Sequence of the first protein:
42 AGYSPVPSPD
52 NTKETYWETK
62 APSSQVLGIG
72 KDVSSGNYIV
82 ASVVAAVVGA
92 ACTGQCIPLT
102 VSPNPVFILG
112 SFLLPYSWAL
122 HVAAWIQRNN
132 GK

Sequence of the second protein:
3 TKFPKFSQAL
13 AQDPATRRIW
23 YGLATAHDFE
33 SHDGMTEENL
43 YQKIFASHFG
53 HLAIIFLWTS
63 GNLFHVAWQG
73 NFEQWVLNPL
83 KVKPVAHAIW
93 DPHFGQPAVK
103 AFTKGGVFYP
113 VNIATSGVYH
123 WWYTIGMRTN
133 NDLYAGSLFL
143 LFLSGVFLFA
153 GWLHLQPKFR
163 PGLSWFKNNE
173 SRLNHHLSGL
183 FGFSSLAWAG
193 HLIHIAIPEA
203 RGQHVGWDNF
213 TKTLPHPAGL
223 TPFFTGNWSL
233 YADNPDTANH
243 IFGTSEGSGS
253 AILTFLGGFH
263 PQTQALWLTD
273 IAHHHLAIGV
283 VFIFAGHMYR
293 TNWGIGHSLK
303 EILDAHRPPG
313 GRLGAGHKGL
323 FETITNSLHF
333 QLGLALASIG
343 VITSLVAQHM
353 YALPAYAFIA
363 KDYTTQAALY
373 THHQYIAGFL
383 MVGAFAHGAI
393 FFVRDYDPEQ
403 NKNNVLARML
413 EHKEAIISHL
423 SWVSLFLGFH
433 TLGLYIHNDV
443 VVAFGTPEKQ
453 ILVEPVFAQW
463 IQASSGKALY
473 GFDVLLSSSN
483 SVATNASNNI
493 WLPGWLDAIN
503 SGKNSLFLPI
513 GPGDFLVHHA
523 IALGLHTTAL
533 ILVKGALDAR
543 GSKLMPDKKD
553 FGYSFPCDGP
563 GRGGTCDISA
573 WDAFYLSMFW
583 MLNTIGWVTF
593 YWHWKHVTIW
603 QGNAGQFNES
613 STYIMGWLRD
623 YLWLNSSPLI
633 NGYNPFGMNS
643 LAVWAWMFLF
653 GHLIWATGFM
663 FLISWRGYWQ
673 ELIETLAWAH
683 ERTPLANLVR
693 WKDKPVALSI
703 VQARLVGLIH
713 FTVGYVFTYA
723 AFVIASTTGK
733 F

Contacts between the two chains:
Residue I492 in the second protein is in contact with residue V102 in the first protein (closest heavy-atom distance 4.1 Å).
Residue E303 in the second protein contacts residue N52 in the first protein (closest heavy-atom distance 3.6 Å).
Residue H299 in the second protein contacts residue P50 in the first protein (closest heavy-atom distance 4.3 Å).
Residue I492 in the second protein interacts with residue L100 in the first protein (closest heavy-atom distance 3.4 Å).
Residue D306 in the second protein is in contact with residue T56 in the first protein (closest heavy-atom distance 3.8 Å).
Residue N491 in the second protein is in contact with residue L100 in the first protein (closest heavy-atom distance 2.7 Å).
Residue K302 in the second protein contacts residue E55 in the first protein (closest heavy-atom distance 3.6 Å).
Residue D306 in the second protein is in contact with residue Y57 in the first protein (closest heavy-atom distance 3.5 Å).
Residue R309 in the second protein interacts with residue E59 in the first protein (closest heavy-atom distance 3.9 Å).
Residue D397 in the second protein is in contact with residue Y44 in the first protein (closest heavy-atom distance 2.9 Å).
Residue E303 in the second protein interacts with residue Q66 in the first protein (closest heavy-atom distance 3.3 Å).
Residue E172 in the second protein interacts with residue P50 in the first protein (closest heavy-atom distance 3.2 Å).
Residue A488 in the second protein contacts residue P99 in the first protein (closest heavy-atom distance 3.8 Å).
Residue R396 in the second protein interacts with residue Y44 in the first protein (closest heavy-atom distance 4.1 Å).
Residue S231 in the second protein is in contact with residue V102 in the first protein (closest heavy-atom distance 3.1 Å).
Residue R292 in the second protein contacts residue P50 in the first protein (closest heavy-atom distance 3.7 Å).
Residue N491 in the second protein interacts with residue P99 in the first protein (closest heavy-atom distance 4.3 Å).
Residue L165 in the second protein interacts with residue S45 in the first protein (closest heavy-atom distance 3.8 Å).
Residue R309 in the second protein interacts with residue Y57 in the first protein (closest heavy-atom distance 3.6 Å).
Residue N491 in the second protein contacts residue T101 in the first protein (closest heavy-atom distance 4.0 Å).
Residue R309 in the second protein interacts with residue W58 in the first protein (closest heavy-atom distance 3.2 Å).
Residue S231 in the second protein interacts with residue S103 in the first protein (closest heavy-atom distance 4.2 Å).
Residue E39 in the second protein contacts residue Y44 in the first protein (closest heavy-atom distance 3.6 Å).
Residue A307 in the second protein contacts residue V67 in the first protein (closest heavy-atom distance 4.0 Å).
Residue S300 in the second protein interacts with residue P50 in the first protein (closest heavy-atom distance 3.8 Å).
Residue K302 in the second protein contacts residue K54 in the first protein (closest heavy-atom distance 4.5 Å).
Residue E324 in the second protein is in contact with residue V47 in the first protein (closest heavy-atom distance 3.9 Å).
Residue R292 in the second protein contacts residue D51 in the first protein (closest heavy-atom distance 3.0 Å).
Residue A307 in the second protein is in contact with residue T56 in the first protein (closest heavy-atom distance 3.5 Å).
Residue N491 in the second protein interacts with residue V102 in the first protein (closest heavy-atom distance 4.0 Å).
Residue K302 in the second protein is in contact with residue S49 in the first protein (closest heavy-atom distance 4.0 Å).
Residue A317 in the second protein is in contact with residue Y57 in the first protein (closest heavy-atom distance 3.3 Å).
Residue K169 in the second protein is in contact with residue S45 in the first protein (closest heavy-atom distance 3.5 Å).
Residue N328 in the second protein is in contact with residue S45 in the first protein (closest heavy-atom distance 3.8 Å).
Residue F323 in the second protein is in contact with residue V47 in the first protein (closest heavy-atom distance 3.3 Å).
Residue E303 in the second protein interacts with residue T56 in the first protein (closest heavy-atom distance 2.6 Å).
Residue N170 in the second protein contacts residue P48 in the first protein (closest heavy-atom distance 4.0 Å).
Residue N487 in the second protein contacts residue P99 in the first protein (closest heavy-atom distance 4.2 Å).
Residue E303 in the second protein is in contact with residue K54 in the first protein (closest heavy-atom distance 2.8 Å).
Residue K169 in the second protein interacts with residue P46 in the first protein (closest heavy-atom distance 4.4 Å).
Residue P311 in the second protein contacts residue W58 in the first protein (closest heavy-atom distance 3.7 Å).
Residue D306 in the second protein is in contact with residue E55 in the first protein (closest heavy-atom distance 3.9 Å).
Residue E303 in the second protein is in contact with residue T53 in the first protein (closest heavy-atom distance 3.3 Å).
Residue A307 in the second protein is in contact with residue W58 in the first protein (closest heavy-atom distance 2.5 Å).
Residue A488 in the second protein is in contact with residue L100 in the first protein (closest heavy-atom distance 3.5 Å).
Residue K169 in the second protein is in contact with residue P48 in the first protein (closest heavy-atom distance 3.4 Å).
Residue F323 in the second protein contacts residue P48 in the first protein (closest heavy-atom distance 4.2 Å).
Residue R292 in the second protein interacts with residue T53 in the first protein (closest heavy-atom distance 3.8 Å).
Residue A488 in the second protein contacts residue I98 in the first protein (closest heavy-atom distance 3.5 Å).
Residue S166 in the second protein contacts residue P48 in the first protein (closest heavy-atom distance 3.6 Å).
Residue N328 in the second protein interacts with residue V47 in the first protein (closest heavy-atom distance 3.2 Å).
Residue N328 in the second protein is in contact with residue Y44 in the first protein (closest heavy-atom distance 3.3 Å).
Residue S300 in the second protein contacts residue T53 in the first protein (closest heavy-atom distance 3.8 Å).
Residue E39 in the second protein interacts with residue S45 in the first protein (closest heavy-atom distance 2.9 Å).
Residue T327 in the second protein interacts with residue V47 in the first protein (closest heavy-atom distance 3.7 Å).
Residue I492 in the second protein is in contact with residue T101 in the first protein (closest heavy-atom distance 3.3 Å).
Residue R292 in the second protein interacts with residue N52 in the first protein (closest heavy-atom distance 3.6 Å).
Residue F323 in the second protein is in contact with residue S49 in the first protein (closest heavy-atom distance 3.4 Å).
Residue K320 in the second protein interacts with residue Y57 in the first protein (closest heavy-atom distance 3.8 Å).
Residue E39 in the second protein interacts with residue G43 in the first protein (closest heavy-atom distance 4.0 Å).

These two protein chains interact to form a complex.